Sequence of protein 1:
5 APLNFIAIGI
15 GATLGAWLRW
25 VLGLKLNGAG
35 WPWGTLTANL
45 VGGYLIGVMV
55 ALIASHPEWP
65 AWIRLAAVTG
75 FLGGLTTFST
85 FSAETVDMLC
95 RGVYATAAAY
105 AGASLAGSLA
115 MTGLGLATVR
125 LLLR

Contacts between the two chains:
Residue F82 in protein 2 contacts residue S108 in protein 1 (closest heavy-atom distance 3.5 Å).
Residue L113 in protein 2 is in contact with residue T89 in protein 1 (closest heavy-atom distance 3.6 Å).
Residue F82 in protein 2 is in contact with residue T81 in protein 1 (closest heavy-atom distance 3.5 Å).
Residue A16 in protein 2 interacts with residue A20 in protein 1 (closest heavy-atom distance 3.3 Å).
Residue S86 in protein 2 is in contact with residue S112 in protein 1 (closest heavy-atom distance 3.0 Å).
Residue T80 in protein 2 contacts residue F82 in protein 1 (closest heavy-atom distance 3.3 Å).
Residue T17 in protein 2 is in contact with residue T17 in protein 1 (closest heavy-atom distance 2.5 Å).
Residue T89 in protein 2 is in contact with residue L113 in protein 1 (closest heavy-atom distance 3.6 Å).
Residue S112 in protein 2 is in contact with residue S86 in protein 1 (closest heavy-atom distance 3.0 Å).
Residue A20 in protein 2 contacts residue A16 in protein 1 (closest heavy-atom distance 3.2 Å).
Residue S83 in protein 2 contacts residue L76 in protein 1 (closest heavy-atom distance 3.1 Å).
Residue G77 in protein 2 is in contact with residue T80 in protein 1 (closest heavy-atom distance 2.9 Å).
Residue R23 in protein 2 contacts residue T73 in protein 1 (closest heavy-atom distance 2.6 Å).
Residue V90 in protein 2 interacts with residue L120 in protein 1 (closest heavy-atom distance 3.6 Å).
Residue S83 in protein 2 interacts with residue T80 in protein 1 (closest heavy-atom distance 3.3 Å).
Residue F82 in protein 2 is in contact with residue N43 in protein 1 (closest heavy-atom distance 3.6 Å).
Residue G77 in protein 2 is in contact with residue G77 in protein 1 (closest heavy-atom distance 3.0 Å).
Residue I50 in protein 2 interacts with residue T84 in protein 1 (closest heavy-atom distance 3.4 Å).
Residue G77 in protein 2 interacts with residue R23 in protein 1 (closest heavy-atom distance 3.2 Å).
Residue T81 in protein 2 contacts residue F82 in protein 1 (closest heavy-atom distance 3.6 Å).
Residue T80 in protein 2 is in contact with residue G77 in protein 1 (closest heavy-atom distance 2.9 Å).
Residue T17 in protein 2 contacts residue G13 in protein 1 (closest heavy-atom distance 3.0 Å).
Residue T80 in protein 2 interacts with residue S83 in protein 1 (closest heavy-atom distance 3.3 Å).
Residue W24 in protein 2 contacts residue I12 in protein 1 (closest heavy-atom distance 3.2 Å).
Residue L109 in protein 2 interacts with residue F85 in protein 1 (closest heavy-atom distance 3.5 Å).
Residue W24 in protein 2 contacts residue L69 in protein 1 (closest heavy-atom distance 3.3 Å).
Residue L113 in protein 2 is in contact with residue S86 in protein 1 (closest heavy-atom distance 3.3 Å).
Residue F9 in protein 2 is in contact with residue W21 in protein 1 (closest heavy-atom distance 2.6 Å).
Residue F82 in protein 2 is in contact with residue T80 in protein 1 (closest heavy-atom distance 3.2 Å).
Residue I50 in protein 2 is in contact with residue S83 in protein 1 (closest heavy-atom distance 3.5 Å).
Residue A20 in protein 2 is in contact with residue I12 in protein 1 (closest heavy-atom distance 3.7 Å).
Residue R23 in protein 2 is in contact with residue G77 in protein 1 (closest heavy-atom distance 3.2 Å).
Residue V90 in protein 2 interacts with residue T116 in protein 1 (closest heavy-atom distance 3.7 Å).
Residue T73 in protein 2 interacts with residue R23 in protein 1 (closest heavy-atom distance 2.7 Å).
Residue S83 in protein 2 interacts with residue I50 in protein 1 (closest heavy-atom distance 3.5 Å).
Residue S112 in protein 2 interacts with residue F82 in protein 1 (closest heavy-atom distance 3.5 Å).
Residue S86 in protein 2 contacts residue L113 in protein 1 (closest heavy-atom distance 3.3 Å).
Residue S86 in protein 2 contacts residue T116 in protein 1 (closest heavy-atom distance 3.0 Å).
Residue N43 in protein 2 interacts with residue F82 in protein 1 (closest heavy-atom distance 3.7 Å).
Residue L76 in protein 2 contacts residue S83 in protein 1 (closest heavy-atom distance 3.1 Å).
Residue L69 in protein 2 is in contact with residue W24 in protein 1 (closest heavy-atom distance 3.4 Å).
Residue T3 in protein 2 contacts residue W24 in protein 1 (closest heavy-atom distance 3.4 Å).
Residue T80 in protein 2 interacts with residue T81 in protein 1 (closest heavy-atom distance 3.7 Å).
Residue G13 in protein 2 interacts with residue T17 in protein 1 (closest heavy-atom distance 3.0 Å).
Residue F85 in protein 2 interacts with residue L109 in protein 1 (closest heavy-atom distance 3.5 Å).
Residue W24 in protein 2 interacts with residue F9 in protein 1 (closest heavy-atom distance 3.7 Å).
Residue F82 in protein 2 contacts residue S112 in protein 1 (closest heavy-atom distance 3.5 Å).
Residue L120 in protein 2 is in contact with residue V90 in protein 1 (closest heavy-atom distance 3.8 Å).
Residue W21 in protein 2 is in contact with residue F9 in protein 1 (closest heavy-atom distance 2.4 Å).
Residue F9 in protein 2 interacts with residue W24 in protein 1 (closest heavy-atom distance 3.6 Å).
Residue V90 in protein 2 contacts residue L113 in protein 1 (closest heavy-atom distance 3.7 Å).
Residue T84 in protein 2 is in contact with residue I50 in protein 1 (closest heavy-atom distance 3.5 Å).
Residue T116 in protein 2 interacts with residue V90 in protein 1 (closest heavy-atom distance 3.8 Å).
Residue S108 in protein 2 interacts with residue F82 in protein 1 (closest heavy-atom distance 3.4 Å).
Residue T81 in protein 2 contacts residue T80 in protein 1 (closest heavy-atom distance 3.7 Å).
Residue T80 in protein 2 interacts with residue T80 in protein 1 (closest heavy-atom distance 3.1 Å).
Residue I12 in protein 2 interacts with residue W24 in protein 1 (closest heavy-atom distance 3.3 Å).
Residue W21 in protein 2 is in contact with residue G13 in protein 1 (closest heavy-atom distance 3.7 Å).
Residue T116 in protein 2 contacts residue S86 in protein 1 (closest heavy-atom distance 2.9 Å).
Residue W24 in protein 2 is in contact with residue T73 in protein 1 (closest heavy-atom distance 3.8 Å).

Sequence of protein 2:
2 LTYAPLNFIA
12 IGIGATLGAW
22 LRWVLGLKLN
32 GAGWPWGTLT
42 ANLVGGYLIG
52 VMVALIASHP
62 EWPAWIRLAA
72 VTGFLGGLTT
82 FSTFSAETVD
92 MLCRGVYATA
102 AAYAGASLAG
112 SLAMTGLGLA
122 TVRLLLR

This data describes a binding interaction between two proteins.